Sequence of protein 1:
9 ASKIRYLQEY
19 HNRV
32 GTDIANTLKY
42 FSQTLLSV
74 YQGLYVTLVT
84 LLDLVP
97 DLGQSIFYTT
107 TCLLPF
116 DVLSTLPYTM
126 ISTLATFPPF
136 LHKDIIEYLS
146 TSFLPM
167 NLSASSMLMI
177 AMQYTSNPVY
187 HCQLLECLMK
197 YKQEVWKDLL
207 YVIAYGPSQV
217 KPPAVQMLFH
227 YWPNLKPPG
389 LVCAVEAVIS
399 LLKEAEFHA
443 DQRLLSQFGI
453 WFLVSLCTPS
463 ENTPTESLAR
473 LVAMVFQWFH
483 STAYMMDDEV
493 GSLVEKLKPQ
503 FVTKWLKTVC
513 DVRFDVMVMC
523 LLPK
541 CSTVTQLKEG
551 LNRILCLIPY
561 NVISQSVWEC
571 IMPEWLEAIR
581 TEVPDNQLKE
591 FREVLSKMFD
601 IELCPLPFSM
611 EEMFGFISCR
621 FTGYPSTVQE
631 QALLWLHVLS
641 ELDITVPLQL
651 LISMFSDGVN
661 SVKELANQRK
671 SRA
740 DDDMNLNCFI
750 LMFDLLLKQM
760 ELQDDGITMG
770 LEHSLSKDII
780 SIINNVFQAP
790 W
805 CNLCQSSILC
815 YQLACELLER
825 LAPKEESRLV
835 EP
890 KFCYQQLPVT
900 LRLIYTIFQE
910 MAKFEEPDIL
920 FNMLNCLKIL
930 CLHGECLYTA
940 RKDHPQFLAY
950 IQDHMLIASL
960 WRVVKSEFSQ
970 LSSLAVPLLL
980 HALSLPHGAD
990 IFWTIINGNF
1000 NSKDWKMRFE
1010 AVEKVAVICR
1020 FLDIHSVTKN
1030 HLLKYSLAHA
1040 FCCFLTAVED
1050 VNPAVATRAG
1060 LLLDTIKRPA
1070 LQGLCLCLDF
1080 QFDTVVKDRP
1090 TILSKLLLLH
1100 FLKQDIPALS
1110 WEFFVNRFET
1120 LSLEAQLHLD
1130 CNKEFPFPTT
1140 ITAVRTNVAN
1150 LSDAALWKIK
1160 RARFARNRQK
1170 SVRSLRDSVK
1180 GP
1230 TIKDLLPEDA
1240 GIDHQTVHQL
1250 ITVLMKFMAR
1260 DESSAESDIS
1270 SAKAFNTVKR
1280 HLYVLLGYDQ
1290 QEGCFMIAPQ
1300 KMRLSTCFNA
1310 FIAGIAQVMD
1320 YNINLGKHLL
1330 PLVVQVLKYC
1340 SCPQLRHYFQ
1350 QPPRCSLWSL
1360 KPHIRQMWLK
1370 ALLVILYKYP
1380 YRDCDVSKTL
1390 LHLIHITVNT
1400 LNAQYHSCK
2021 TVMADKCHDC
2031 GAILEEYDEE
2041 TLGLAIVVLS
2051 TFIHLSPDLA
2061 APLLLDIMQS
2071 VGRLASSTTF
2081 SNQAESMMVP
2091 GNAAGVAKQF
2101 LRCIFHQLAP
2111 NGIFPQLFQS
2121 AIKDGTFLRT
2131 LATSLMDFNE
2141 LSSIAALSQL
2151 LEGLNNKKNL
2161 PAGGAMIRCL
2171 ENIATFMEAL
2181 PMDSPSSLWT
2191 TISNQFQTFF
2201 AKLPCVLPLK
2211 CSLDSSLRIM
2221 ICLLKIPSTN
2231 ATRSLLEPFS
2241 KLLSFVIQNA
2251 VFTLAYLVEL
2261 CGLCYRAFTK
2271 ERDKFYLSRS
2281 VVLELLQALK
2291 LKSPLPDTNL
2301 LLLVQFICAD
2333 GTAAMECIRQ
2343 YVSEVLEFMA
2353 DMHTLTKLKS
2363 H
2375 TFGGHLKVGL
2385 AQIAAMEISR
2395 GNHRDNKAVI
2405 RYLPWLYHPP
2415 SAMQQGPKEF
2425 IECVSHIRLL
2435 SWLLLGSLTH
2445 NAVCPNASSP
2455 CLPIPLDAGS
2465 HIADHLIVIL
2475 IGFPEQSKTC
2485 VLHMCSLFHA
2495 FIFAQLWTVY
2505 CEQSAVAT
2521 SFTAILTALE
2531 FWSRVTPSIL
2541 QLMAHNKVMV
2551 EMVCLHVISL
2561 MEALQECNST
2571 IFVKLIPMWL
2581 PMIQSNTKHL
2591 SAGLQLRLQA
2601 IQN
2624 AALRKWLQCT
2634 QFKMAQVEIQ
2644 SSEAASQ

Sequence of protein 2:
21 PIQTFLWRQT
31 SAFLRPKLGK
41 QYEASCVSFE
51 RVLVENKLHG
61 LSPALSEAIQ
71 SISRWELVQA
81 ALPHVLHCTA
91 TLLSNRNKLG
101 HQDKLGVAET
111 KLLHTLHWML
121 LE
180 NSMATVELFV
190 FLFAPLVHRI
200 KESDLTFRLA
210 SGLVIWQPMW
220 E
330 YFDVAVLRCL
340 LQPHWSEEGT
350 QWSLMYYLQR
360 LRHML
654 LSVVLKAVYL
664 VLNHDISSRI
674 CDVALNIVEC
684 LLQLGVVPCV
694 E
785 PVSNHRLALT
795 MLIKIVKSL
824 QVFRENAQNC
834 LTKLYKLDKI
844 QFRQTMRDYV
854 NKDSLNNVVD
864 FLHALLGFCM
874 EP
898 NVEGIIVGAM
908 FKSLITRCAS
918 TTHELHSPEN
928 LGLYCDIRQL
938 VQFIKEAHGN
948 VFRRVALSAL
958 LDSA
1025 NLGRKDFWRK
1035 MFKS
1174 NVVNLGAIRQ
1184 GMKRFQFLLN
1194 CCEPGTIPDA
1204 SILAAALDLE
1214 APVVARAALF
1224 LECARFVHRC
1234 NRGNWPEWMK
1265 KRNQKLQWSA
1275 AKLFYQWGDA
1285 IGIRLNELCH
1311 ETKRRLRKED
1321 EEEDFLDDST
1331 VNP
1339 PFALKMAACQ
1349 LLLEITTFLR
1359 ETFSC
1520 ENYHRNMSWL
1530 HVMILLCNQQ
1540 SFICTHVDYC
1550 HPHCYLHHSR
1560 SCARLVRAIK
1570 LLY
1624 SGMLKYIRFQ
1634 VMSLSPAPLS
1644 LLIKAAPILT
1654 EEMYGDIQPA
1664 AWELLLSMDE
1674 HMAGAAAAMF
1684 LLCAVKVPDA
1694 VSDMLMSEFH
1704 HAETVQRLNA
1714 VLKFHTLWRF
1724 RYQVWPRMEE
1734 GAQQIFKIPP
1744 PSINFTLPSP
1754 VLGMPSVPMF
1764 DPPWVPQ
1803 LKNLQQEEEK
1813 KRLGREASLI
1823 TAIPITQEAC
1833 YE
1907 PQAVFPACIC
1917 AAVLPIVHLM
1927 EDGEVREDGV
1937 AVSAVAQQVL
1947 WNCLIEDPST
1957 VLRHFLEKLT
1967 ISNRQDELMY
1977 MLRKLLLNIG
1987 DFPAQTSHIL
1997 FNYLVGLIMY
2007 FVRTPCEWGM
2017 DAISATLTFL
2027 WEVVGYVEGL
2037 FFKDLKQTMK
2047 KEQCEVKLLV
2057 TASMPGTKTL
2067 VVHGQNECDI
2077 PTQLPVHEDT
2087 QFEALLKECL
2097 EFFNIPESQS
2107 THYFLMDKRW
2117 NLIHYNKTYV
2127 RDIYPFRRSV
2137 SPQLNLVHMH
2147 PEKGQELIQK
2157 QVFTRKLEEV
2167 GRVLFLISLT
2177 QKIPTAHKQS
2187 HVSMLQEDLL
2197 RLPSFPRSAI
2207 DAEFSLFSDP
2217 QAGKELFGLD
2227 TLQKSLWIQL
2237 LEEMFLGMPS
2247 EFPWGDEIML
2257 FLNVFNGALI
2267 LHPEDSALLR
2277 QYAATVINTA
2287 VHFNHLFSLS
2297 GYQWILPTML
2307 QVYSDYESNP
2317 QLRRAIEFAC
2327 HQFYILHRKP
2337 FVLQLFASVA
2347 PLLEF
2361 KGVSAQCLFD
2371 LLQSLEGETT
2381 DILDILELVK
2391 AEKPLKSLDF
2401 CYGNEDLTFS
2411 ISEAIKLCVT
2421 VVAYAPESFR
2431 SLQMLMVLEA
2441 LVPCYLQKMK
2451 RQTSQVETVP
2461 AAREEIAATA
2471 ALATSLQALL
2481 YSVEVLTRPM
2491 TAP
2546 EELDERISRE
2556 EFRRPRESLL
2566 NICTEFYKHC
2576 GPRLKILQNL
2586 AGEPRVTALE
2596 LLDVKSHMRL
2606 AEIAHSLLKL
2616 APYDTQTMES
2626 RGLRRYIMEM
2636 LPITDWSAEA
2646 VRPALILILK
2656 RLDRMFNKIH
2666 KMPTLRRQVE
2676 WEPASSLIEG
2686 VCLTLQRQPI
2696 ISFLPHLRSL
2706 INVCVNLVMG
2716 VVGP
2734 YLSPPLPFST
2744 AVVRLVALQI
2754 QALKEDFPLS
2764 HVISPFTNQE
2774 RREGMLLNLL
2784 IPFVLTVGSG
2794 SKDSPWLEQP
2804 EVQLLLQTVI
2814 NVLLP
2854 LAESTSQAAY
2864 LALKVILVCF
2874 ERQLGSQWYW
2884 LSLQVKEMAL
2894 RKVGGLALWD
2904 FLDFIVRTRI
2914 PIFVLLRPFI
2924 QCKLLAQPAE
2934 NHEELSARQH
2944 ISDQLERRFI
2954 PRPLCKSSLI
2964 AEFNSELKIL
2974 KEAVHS

Interface contacts:
Residue E1930 in protein 2 contacts residue Q1244 in protein 1 (closest heavy-atom distance 2.3 Å).
Residue A80 in protein 2 is in contact with residue M2578 in protein 1 (closest heavy-atom distance 3.2 Å).
Residue V2917 in protein 2 interacts with residue S172 in protein 1 (closest heavy-atom distance 2.2 Å).
Residue Q1944 in protein 2 contacts residue H1362 in protein 1 (closest heavy-atom distance 3.1 Å).
Residue L1821 in protein 2 interacts with residue D1319 in protein 1 (closest heavy-atom distance 3.2 Å).
Residue Q341 in protein 2 is in contact with residue T2570 in protein 1 (closest heavy-atom distance 2.7 Å).
Residue R337 in protein 2 interacts with residue N2603 in protein 1 (closest heavy-atom distance 2.7 Å).
Residue E2270 in protein 2 interacts with residue F967 in protein 1 (closest heavy-atom distance 3.1 Å).
Residue R35 in protein 2 interacts with residue E2530 in protein 1 (closest heavy-atom distance 2.3 Å).
Residue P36 in protein 2 contacts residue E2530 in protein 1 (closest heavy-atom distance 3.3 Å).
Residue H343 in protein 2 is in contact with residue T2570 in protein 1 (closest heavy-atom distance 2.7 Å).
Residue W1767 in protein 2 contacts residue C2103 in protein 1 (closest heavy-atom distance 3.2 Å).
Residue H84 in protein 2 is in contact with residue M2578 in protein 1 (closest heavy-atom distance 3.2 Å).
Residue F2952 in protein 2 contacts residue E394 in protein 1 (closest heavy-atom distance 3.2 Å).
Residue Q2317 in protein 2 interacts with residue S968 in protein 1 (closest heavy-atom distance 2.6 Å).
Residue F2952 in protein 2 contacts residue V390 in protein 1 (closest heavy-atom distance 3.2 Å).
Residue Q1943 in protein 2 contacts residue K1255 in protein 1 (closest heavy-atom distance 3.2 Å).
Residue I1822 in protein 2 is in contact with residue D1319 in protein 1 (closest heavy-atom distance 3.0 Å).
Residue E2270 in protein 2 is in contact with residue E966 in protein 1 (closest heavy-atom distance 3.2 Å).
Residue Q1726 in protein 2 interacts with residue F2080 in protein 1 (closest heavy-atom distance 3.2 Å).
Residue R1722 in protein 2 contacts residue D2038 in protein 1 (closest heavy-atom distance 2.6 Å).
Residue A1831 in protein 2 contacts residue Q2099 in protein 1 (closest heavy-atom distance 3.3 Å).
Residue L187 in protein 2 interacts with residue K2574 in protein 1 (closest heavy-atom distance 3.3 Å).
Residue G1929 in protein 2 is in contact with residue Q1244 in protein 1 (closest heavy-atom distance 3.3 Å).
Residue H1545 in protein 2 interacts with residue M2023 in protein 1 (closest heavy-atom distance 2.9 Å).
Residue W2881 in protein 2 interacts with residue P213 in protein 1 (closest heavy-atom distance 3.2 Å).
Residue Y2882 in protein 2 is in contact with residue Y180 in protein 1 (closest heavy-atom distance 3.2 Å).
Residue R1566 in protein 2 interacts with residue K2026 in protein 1 (closest heavy-atom distance 3.2 Å).
Residue E1673 in protein 2 interacts with residue E2036 in protein 1 (closest heavy-atom distance 3.0 Å).
Residue H87 in protein 2 is in contact with residue K2574 in protein 1 (closest heavy-atom distance 3.1 Å).
Residue S1820 in protein 2 is in contact with residue K1377 in protein 1 (closest heavy-atom distance 2.5 Å).
Residue E1818 in protein 2 interacts with residue K1326 in protein 1 (closest heavy-atom distance 3.2 Å).
Residue D1987 in protein 2 contacts residue R1259 in protein 1 (closest heavy-atom distance 3.2 Å).
Residue D1764 in protein 2 interacts with residue H2054 in protein 1 (closest heavy-atom distance 3.2 Å).
Residue D1324 in protein 2 is in contact with residue H2028 in protein 1 (closest heavy-atom distance 3.1 Å).
Residue D1672 in protein 2 contacts residue E2036 in protein 1 (closest heavy-atom distance 3.3 Å).
Residue W1767 in protein 2 is in contact with residue Q2099 in protein 1 (closest heavy-atom distance 2.9 Å).
Residue F2952 in protein 2 is in contact with residue Y211 in protein 1 (closest heavy-atom distance 3.1 Å).
Residue P1766 in protein 2 interacts with residue T2051 in protein 1 (closest heavy-atom distance 3.2 Å).
Residue G1986 in protein 2 is in contact with residue R1259 in protein 1 (closest heavy-atom distance 3.0 Å).
Residue Y1833 in protein 2 is in contact with residue K2098 in protein 1 (closest heavy-atom distance 3.2 Å).
Residue S2272 in protein 2 contacts residue S968 in protein 1 (closest heavy-atom distance 3.0 Å).
Residue T1823 in protein 2 is in contact with residue D1319 in protein 1 (closest heavy-atom distance 2.5 Å).
Residue Q2317 in protein 2 is in contact with residue F1020 in protein 1 (closest heavy-atom distance 3.1 Å).
Residue D1972 in protein 2 contacts residue V1050 in protein 1 (closest heavy-atom distance 3.2 Å).
Residue D1934 in protein 2 contacts residue N1308 in protein 1 (closest heavy-atom distance 2.8 Å).
Residue N180 in protein 2 contacts residue Q2602 in protein 1 (closest heavy-atom distance 2.7 Å).
Residue R1817 in protein 2 contacts residue Y1376 in protein 1 (closest heavy-atom distance 3.1 Å).
Residue R1566 in protein 2 contacts residue D2025 in protein 1 (closest heavy-atom distance 2.8 Å).
Residue D1547 in protein 2 interacts with residue T2021 in protein 1 (closest heavy-atom distance 3.1 Å).
Residue H87 in protein 2 is in contact with residue L2529 in protein 1 (closest heavy-atom distance 3.2 Å).
Residue F1763 in protein 2 contacts residue Y1376 in protein 1 (closest heavy-atom distance 2.2 Å).
Residue L2918 in protein 2 is in contact with residue Y123 in protein 1 (closest heavy-atom distance 3.1 Å).
Residue N1984 in protein 2 contacts residue K1255 in protein 1 (closest heavy-atom distance 2.9 Å).
Residue E2270 in protein 2 interacts with residue S968 in protein 1 (closest heavy-atom distance 2.6 Å).
Residue E2221 in protein 2 contacts residue K1005 in protein 1 (closest heavy-atom distance 3.3 Å).
Residue L1983 in protein 2 is in contact with residue E1048 in protein 1 (closest heavy-atom distance 3.2 Å).
Residue D2271 in protein 2 is in contact with residue S965 in protein 1 (closest heavy-atom distance 2.9 Å).
Residue R2912 in protein 2 interacts with residue Y211 in protein 1 (closest heavy-atom distance 2.5 Å).
Residue H1718 in protein 2 is in contact with residue E2040 in protein 1 (closest heavy-atom distance 2.9 Å).

This data describes a binding interaction between two proteins.